Sequence of the first protein:
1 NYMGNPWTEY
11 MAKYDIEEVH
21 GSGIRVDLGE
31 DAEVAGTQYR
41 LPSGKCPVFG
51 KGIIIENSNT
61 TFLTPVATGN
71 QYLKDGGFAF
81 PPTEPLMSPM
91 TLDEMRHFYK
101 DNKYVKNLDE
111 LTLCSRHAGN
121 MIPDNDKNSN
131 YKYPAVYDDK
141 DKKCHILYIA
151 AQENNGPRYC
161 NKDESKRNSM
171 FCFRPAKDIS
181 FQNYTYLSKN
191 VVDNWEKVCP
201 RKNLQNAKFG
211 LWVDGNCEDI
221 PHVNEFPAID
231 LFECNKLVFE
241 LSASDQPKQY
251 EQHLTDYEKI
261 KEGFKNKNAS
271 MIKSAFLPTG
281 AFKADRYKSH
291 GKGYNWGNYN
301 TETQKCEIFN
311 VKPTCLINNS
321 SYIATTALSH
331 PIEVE

Sequence of the second protein:
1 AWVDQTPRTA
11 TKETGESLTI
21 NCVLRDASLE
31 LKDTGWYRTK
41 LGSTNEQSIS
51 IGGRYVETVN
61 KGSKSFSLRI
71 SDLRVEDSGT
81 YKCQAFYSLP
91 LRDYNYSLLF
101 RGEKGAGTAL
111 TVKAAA

This data describes a binding interaction between two proteins.

Residue-level contacts at the interface:
Residue K127 in the first protein is in contact with residue R101 in the second protein (closest heavy-atom distance 4.1 Å).
Residue H117 in the first protein contacts residue F100 in the second protein (closest heavy-atom distance 4.0 Å).
Residue K127 in the first protein is in contact with residue F86 in the second protein (closest heavy-atom distance 3.8 Å).
Residue F98 in the first protein interacts with residue F100 in the second protein (closest heavy-atom distance 3.5 Å).
Residue N120 in the first protein contacts residue R101 in the second protein (closest heavy-atom distance 2.7 Å).
Residue F98 in the first protein contacts residue L29 in the second protein (closest heavy-atom distance 4.3 Å).
Residue M121 in the first protein interacts with residue F100 in the second protein (closest heavy-atom distance 3.3 Å).
Residue P82 in the first protein interacts with residue D93 in the second protein (closest heavy-atom distance 4.6 Å).
Residue T83 in the first protein is in contact with residue L98 in the second protein (closest heavy-atom distance 3.8 Å).
Residue K127 in the first protein is in contact with residue Y37 in the second protein (closest heavy-atom distance 4.1 Å).
Residue P82 in the first protein contacts residue L91 in the second protein (closest heavy-atom distance 3.3 Å).
Residue K127 in the first protein interacts with residue D33 in the second protein (closest heavy-atom distance 3.6 Å).
Residue F98 in the first protein interacts with residue A1 in the second protein (closest heavy-atom distance 4.3 Å).
Residue I122 in the first protein is in contact with residue F86 in the second protein (closest heavy-atom distance 4.2 Å).
Residue M121 in the first protein interacts with residue L89 in the second protein (closest heavy-atom distance 4.0 Å).
Residue N125 in the first protein is in contact with residue S97 in the second protein (closest heavy-atom distance 3.7 Å).
Residue E84 in the first protein interacts with residue L89 in the second protein (closest heavy-atom distance 4.5 Å).
Residue E84 in the first protein is in contact with residue L91 in the second protein (closest heavy-atom distance 4.2 Å).
Residue T83 in the first protein interacts with residue R92 in the second protein (closest heavy-atom distance 3.9 Å).
Residue T83 in the first protein is in contact with residue L91 in the second protein (closest heavy-atom distance 3.7 Å).
Residue E84 in the first protein is in contact with residue P90 in the second protein (closest heavy-atom distance 2.5 Å).
Residue M87 in the first protein contacts residue F100 in the second protein (closest heavy-atom distance 4.2 Å).
Residue I122 in the first protein interacts with residue F100 in the second protein (closest heavy-atom distance 4.2 Å).
Residue K132 in the first protein is in contact with residue R101 in the second protein (closest heavy-atom distance 3.9 Å).
Residue N125 in the first protein is in contact with residue L99 in the second protein (closest heavy-atom distance 3.9 Å).
Residue P81 in the first protein contacts residue L91 in the second protein (closest heavy-atom distance 4.5 Å).
Residue I122 in the first protein is in contact with residue R101 in the second protein (closest heavy-atom distance 3.0 Å).
Residue K127 in the first protein interacts with residue G35 in the second protein (closest heavy-atom distance 3.8 Å).
Residue N120 in the first protein is in contact with residue L99 in the second protein (closest heavy-atom distance 4.0 Å).
Residue M121 in the first protein contacts residue R101 in the second protein (closest heavy-atom distance 4.2 Å).
Residue Q71 in the first protein interacts with residue R92 in the second protein (closest heavy-atom distance 3.3 Å).
Residue D101 in the first protein contacts residue D26 in the second protein (closest heavy-atom distance 3.3 Å).
Residue T83 in the first protein interacts with residue P90 in the second protein (closest heavy-atom distance 3.3 Å).
Residue K100 in the first protein contacts residue D26 in the second protein (closest heavy-atom distance 3.9 Å).
Residue P82 in the first protein interacts with residue R92 in the second protein (closest heavy-atom distance 3.0 Å).
Residue M87 in the first protein is in contact with residue L89 in the second protein (closest heavy-atom distance 3.9 Å).
Residue K127 in the first protein contacts residue L99 in the second protein (closest heavy-atom distance 4.2 Å).
Residue M121 in the first protein contacts residue L99 in the second protein (closest heavy-atom distance 4.0 Å).
Residue T68 in the first protein interacts with residue Y94 in the second protein (closest heavy-atom distance 3.6 Å).
Residue K127 in the first protein contacts residue T34 in the second protein (closest heavy-atom distance 3.3 Å).
Residue Y131 in the first protein is in contact with residue R101 in the second protein (closest heavy-atom distance 4.2 Å).
Residue N120 in the first protein interacts with residue F100 in the second protein (closest heavy-atom distance 3.4 Å).
Residue N102 in the first protein interacts with residue E103 in the second protein (closest heavy-atom distance 3.0 Å).
Residue S129 in the first protein interacts with residue R101 in the second protein (closest heavy-atom distance 4.1 Å).
Residue N70 in the first protein is in contact with residue R92 in the second protein (closest heavy-atom distance 4.0 Å).
Residue G69 in the first protein is in contact with residue D93 in the second protein (closest heavy-atom distance 4.4 Å).
Residue Q71 in the first protein interacts with residue D93 in the second protein (closest heavy-atom distance 4.6 Å).
Residue F80 in the first protein contacts residue L98 in the second protein (closest heavy-atom distance 4.3 Å).
Residue D101 in the first protein interacts with residue W2 in the second protein (closest heavy-atom distance 3.4 Å).
Residue P85 in the first protein interacts with residue L89 in the second protein (closest heavy-atom distance 4.1 Å).
Residue D101 in the first protein contacts residue R25 in the second protein (closest heavy-atom distance 4.4 Å).
Residue D101 in the first protein interacts with residue A1 in the second protein (closest heavy-atom distance 2.7 Å).
Residue N70 in the first protein contacts residue D93 in the second protein (closest heavy-atom distance 3.9 Å).
Residue I122 in the first protein interacts with residue L99 in the second protein (closest heavy-atom distance 3.0 Å).
Residue T83 in the first protein is in contact with residue L89 in the second protein (closest heavy-atom distance 3.8 Å).
Residue P85 in the first protein interacts with residue L29 in the second protein (closest heavy-atom distance 4.0 Å).
Residue D101 in the first protein contacts residue E103 in the second protein (closest heavy-atom distance 3.9 Å).
Residue E84 in the first protein is in contact with residue R92 in the second protein (closest heavy-atom distance 3.6 Å).
Residue G119 in the first protein is in contact with residue R101 in the second protein (closest heavy-atom distance 2.9 Å).
Residue Y99 in the first protein interacts with residue F100 in the second protein (closest heavy-atom distance 3.6 Å).